Sequence of the second protein:
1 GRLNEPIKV

These two protein chains interact to form a complex.

Contacts between the two chains:
Residue Y99 in the first protein interacts with residue R2 in the second protein (closest heavy-atom distance 3.3 Å).
Residue K146 in the first protein is in contact with residue K8 in the second protein (closest heavy-atom distance 4.5 Å).
Residue G26 in the first protein interacts with residue R2 in the second protein (closest heavy-atom distance 4.5 Å).
Residue Y123 in the first protein contacts residue V9 in the second protein (closest heavy-atom distance 4.4 Å).
Residue L156 in the first protein is in contact with residue L3 in the second protein (closest heavy-atom distance 3.6 Å).
Residue W147 in the first protein interacts with residue V9 in the second protein (closest heavy-atom distance 4.0 Å).
Residue W147 in the first protein is in contact with residue I7 in the second protein (closest heavy-atom distance 3.3 Å).
Residue H114 in the first protein interacts with residue I7 in the second protein (closest heavy-atom distance 4.2 Å).
Residue T80 in the first protein contacts residue V9 in the second protein (closest heavy-atom distance 3.9 Å).
Residue Y159 in the first protein interacts with residue L3 in the second protein (closest heavy-atom distance 3.5 Å).
Residue I66 in the first protein is in contact with residue R2 in the second protein (closest heavy-atom distance 3.9 Å).
Residue E63 in the first protein is in contact with residue R2 in the second protein (closest heavy-atom distance 3.0 Å).
Residue D77 in the first protein is in contact with residue K8 in the second protein (closest heavy-atom distance 3.3 Å).
Residue T24 in the first protein interacts with residue R2 in the second protein (closest heavy-atom distance 3.0 Å).
Residue H9 in the first protein is in contact with residue R2 in the second protein (closest heavy-atom distance 3.4 Å).
Residue I66 in the first protein contacts residue N4 in the second protein (closest heavy-atom distance 3.7 Å).
Residue H114 in the first protein interacts with residue L3 in the second protein (closest heavy-atom distance 4.2 Å).
Residue Y7 in the first protein contacts residue G1 in the second protein (closest heavy-atom distance 2.9 Å).
Residue E63 in the first protein contacts residue G1 in the second protein (closest heavy-atom distance 3.6 Å).
Residue E45 in the first protein contacts residue R2 in the second protein (closest heavy-atom distance 2.8 Å).
Residue E163 in the first protein interacts with residue R2 in the second protein (closest heavy-atom distance 4.3 Å).
Residue T73 in the first protein interacts with residue K8 in the second protein (closest heavy-atom distance 4.1 Å).
Residue I66 in the first protein contacts residue L3 in the second protein (closest heavy-atom distance 3.4 Å).
Residue Y159 in the first protein contacts residue R2 in the second protein (closest heavy-atom distance 3.6 Å).
Residue Y7 in the first protein contacts residue R2 in the second protein (closest heavy-atom distance 3.5 Å).
Residue Y159 in the first protein is in contact with residue G1 in the second protein (closest heavy-atom distance 2.7 Å).
Residue Y171 in the first protein contacts residue G1 in the second protein (closest heavy-atom distance 2.6 Å).
Residue T143 in the first protein contacts residue K8 in the second protein (closest heavy-atom distance 4.9 Å).
Residue T73 in the first protein interacts with residue I7 in the second protein (closest heavy-atom distance 4.5 Å).
Residue Y84 in the first protein interacts with residue V9 in the second protein (closest heavy-atom distance 2.7 Å).
Residue D77 in the first protein is in contact with residue I7 in the second protein (closest heavy-atom distance 3.9 Å).
Residue D77 in the first protein is in contact with residue V9 in the second protein (closest heavy-atom distance 2.9 Å).
Residue T73 in the first protein contacts residue P6 in the second protein (closest heavy-atom distance 4.5 Å).
Residue M5 in the first protein is in contact with residue G1 in the second protein (closest heavy-atom distance 4.0 Å).
Residue V34 in the first protein is in contact with residue R2 in the second protein (closest heavy-atom distance 4.1 Å).
Residue W167 in the first protein contacts residue G1 in the second protein (closest heavy-atom distance 3.3 Å).
Residue L81 in the first protein interacts with residue V9 in the second protein (closest heavy-atom distance 4.1 Å).
Residue E76 in the first protein interacts with residue K8 in the second protein (closest heavy-atom distance 3.1 Å).
Residue V152 in the first protein interacts with residue I7 in the second protein (closest heavy-atom distance 3.9 Å).
Residue Y59 in the first protein interacts with residue G1 in the second protein (closest heavy-atom distance 4.2 Å).
Residue Q155 in the first protein contacts residue L3 in the second protein (closest heavy-atom distance 4.8 Å).
Residue Q155 in the first protein contacts residue E5 in the second protein (closest heavy-atom distance 3.7 Å).
Residue K146 in the first protein contacts residue V9 in the second protein (closest heavy-atom distance 2.8 Å).
Residue L156 in the first protein contacts residue I7 in the second protein (closest heavy-atom distance 3.8 Å).
Residue C67 in the first protein is in contact with residue R2 in the second protein (closest heavy-atom distance 3.5 Å).
Residue F33 in the first protein is in contact with residue G1 in the second protein (closest heavy-atom distance 5.0 Å).
Residue T143 in the first protein contacts residue V9 in the second protein (closest heavy-atom distance 2.8 Å).
Residue R62 in the first protein interacts with residue N4 in the second protein (closest heavy-atom distance 4.7 Å).
Residue V25 in the first protein interacts with residue R2 in the second protein (closest heavy-atom distance 4.4 Å).
Residue Y99 in the first protein is in contact with residue L3 in the second protein (closest heavy-atom distance 2.8 Å).
Residue I142 in the first protein interacts with residue V9 in the second protein (closest heavy-atom distance 5.0 Å).
Residue W167 in the first protein contacts residue R2 in the second protein (closest heavy-atom distance 4.9 Å).
Residue W147 in the first protein is in contact with residue K8 in the second protein (closest heavy-atom distance 2.8 Å).

Sequence of the first protein:
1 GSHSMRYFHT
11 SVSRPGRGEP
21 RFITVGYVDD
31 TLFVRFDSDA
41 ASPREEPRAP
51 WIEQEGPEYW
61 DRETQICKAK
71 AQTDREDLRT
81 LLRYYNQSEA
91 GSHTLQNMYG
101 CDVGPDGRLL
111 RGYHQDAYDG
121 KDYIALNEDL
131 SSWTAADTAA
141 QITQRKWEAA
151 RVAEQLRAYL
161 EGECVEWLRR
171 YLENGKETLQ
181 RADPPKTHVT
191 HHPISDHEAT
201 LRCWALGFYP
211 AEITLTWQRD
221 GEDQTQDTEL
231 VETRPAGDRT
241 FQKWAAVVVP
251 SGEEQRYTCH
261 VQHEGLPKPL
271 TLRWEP